Sequence of protein 2:
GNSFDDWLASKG

These two protein chains interact to form a complex.

Sequence of protein 1:
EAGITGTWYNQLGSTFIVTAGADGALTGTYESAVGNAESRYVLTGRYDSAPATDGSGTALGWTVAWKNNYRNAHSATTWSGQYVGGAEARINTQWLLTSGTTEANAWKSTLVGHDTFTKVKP

Interface contacts:
Residue W144 in protein 1 is in contact with residue F4 in protein 2 (closest heavy-atom distance 3.6 Å).
Residue N142 in protein 1 interacts with residue S3 in protein 2 (closest heavy-atom distance 2.8 Å).
Residue K145 in protein 1 contacts residue S3 in protein 2 (closest heavy-atom distance 4.5 Å).
Residue W144 in protein 1 is in contact with residue S3 in protein 2 (closest heavy-atom distance 2.9 Å).
Residue K145 in protein 1 is in contact with residue W7 in protein 2 (closest heavy-atom distance 4.6 Å).
Residue W144 in protein 1 interacts with residue W7 in protein 2 (closest heavy-atom distance 3.5 Å).
Residue A141 in protein 1 is in contact with residue S3 in protein 2 (closest heavy-atom distance 3.3 Å).